These two protein chains interact to form a complex.

Sequence of protein 1:
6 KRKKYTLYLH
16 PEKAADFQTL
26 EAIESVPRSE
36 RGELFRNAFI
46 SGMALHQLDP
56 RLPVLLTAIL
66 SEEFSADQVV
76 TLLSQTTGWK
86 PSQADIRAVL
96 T

Sequence of protein 2:
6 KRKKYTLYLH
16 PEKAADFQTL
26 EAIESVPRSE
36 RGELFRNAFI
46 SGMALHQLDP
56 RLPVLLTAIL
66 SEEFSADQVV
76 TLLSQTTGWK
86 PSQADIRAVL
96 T

Residue-level contacts at the interface:
Residue W84 in protein 1 interacts with residue D72 in protein 2 (closest heavy-atom distance 3.0 Å).
Residue Y10 in protein 1 contacts residue L12 in protein 2 (closest heavy-atom distance 2.8 Å).
Residue K6 in protein 1 interacts with residue P16 in protein 2 (closest heavy-atom distance 3.4 Å).
Residue T24 in protein 1 is in contact with residue I45 in protein 2 (closest heavy-atom distance 3.3 Å).
Residue K9 in protein 1 interacts with residue T11 in protein 2 (closest heavy-atom distance 3.1 Å).
Residue F40 in protein 1 interacts with residue Y10 in protein 2 (closest heavy-atom distance 3.5 Å).
Residue L14 in protein 1 interacts with residue R7 in protein 2 (closest heavy-atom distance 3.4 Å).
Residue F40 in protein 1 is in contact with residue T11 in protein 2 (closest heavy-atom distance 3.5 Å).
Residue Y10 in protein 1 interacts with residue T11 in protein 2 (closest heavy-atom distance 3.3 Å).
Residue I45 in protein 1 interacts with residue T62 in protein 2 (closest heavy-atom distance 3.6 Å).
Residue L61 in protein 1 contacts residue S46 in protein 2 (closest heavy-atom distance 3.5 Å).
Residue Y13 in protein 1 contacts residue K8 in protein 2 (closest heavy-atom distance 3.2 Å).
Residue V59 in protein 1 interacts with residue N42 in protein 2 (closest heavy-atom distance 3.6 Å).
Residue R7 in protein 1 interacts with residue L14 in protein 2 (closest heavy-atom distance 3.4 Å).
Residue V75 in protein 1 is in contact with residue W84 in protein 2 (closest heavy-atom distance 3.5 Å).
Residue K8 in protein 1 is in contact with residue L14 in protein 2 (closest heavy-atom distance 2.9 Å).
Residue Q52 in protein 1 contacts residue Q23 in protein 2 (closest heavy-atom distance 2.9 Å).
Residue L78 in protein 1 contacts residue A71 in protein 2 (closest heavy-atom distance 3.3 Å).
Residue T11 in protein 1 is in contact with residue Y10 in protein 2 (closest heavy-atom distance 3.4 Å).
Residue R7 in protein 1 contacts residue Y13 in protein 2 (closest heavy-atom distance 3.2 Å).
Residue F69 in protein 1 is in contact with residue L53 in protein 2 (closest heavy-atom distance 3.3 Å).
Residue T82 in protein 1 is in contact with residue A71 in protein 2 (closest heavy-atom distance 3.4 Å).
Residue L25 in protein 1 interacts with residue Y10 in protein 2 (closest heavy-atom distance 2.8 Å).
Residue T11 in protein 1 interacts with residue K9 in protein 2 (closest heavy-atom distance 3.4 Å).
Residue A43 in protein 1 contacts residue G47 in protein 2 (closest heavy-atom distance 3.0 Å).
Residue L39 in protein 1 interacts with residue M48 in protein 2 (closest heavy-atom distance 3.2 Å).
Residue A71 in protein 1 interacts with residue L53 in protein 2 (closest heavy-atom distance 3.6 Å).
Residue K9 in protein 1 is in contact with residue Y13 in protein 2 (closest heavy-atom distance 3.3 Å).
Residue N42 in protein 1 contacts residue T62 in protein 2 (closest heavy-atom distance 3.0 Å).
Residue L53 in protein 1 interacts with residue F69 in protein 2 (closest heavy-atom distance 3.5 Å).
Residue L14 in protein 1 contacts residue I45 in protein 2 (closest heavy-atom distance 3.3 Å).
Residue Q23 in protein 1 is in contact with residue Q52 in protein 2 (closest heavy-atom distance 3.2 Å).
Residue M48 in protein 1 interacts with residue I28 in protein 2 (closest heavy-atom distance 3.6 Å).
Residue Y10 in protein 1 is in contact with residue F40 in protein 2 (closest heavy-atom distance 3.5 Å).
Residue R41 in protein 1 interacts with residue Y13 in protein 2 (closest heavy-atom distance 3.5 Å).
Residue P58 in protein 1 contacts residue N42 in protein 2 (closest heavy-atom distance 3.5 Å).
Residue A71 in protein 1 is in contact with residue T82 in protein 2 (closest heavy-atom distance 3.4 Å).
Residue T62 in protein 1 is in contact with residue I45 in protein 2 (closest heavy-atom distance 3.3 Å).
Residue L39 in protein 1 contacts residue H51 in protein 2 (closest heavy-atom distance 3.3 Å).
Residue L12 in protein 1 is in contact with residue Y10 in protein 2 (closest heavy-atom distance 2.7 Å).
Residue I28 in protein 1 contacts residue M48 in protein 2 (closest heavy-atom distance 3.5 Å).
Residue A43 in protein 1 is in contact with residue A43 in protein 2 (closest heavy-atom distance 3.3 Å).
Residue L25 in protein 1 is in contact with residue K8 in protein 2 (closest heavy-atom distance 3.6 Å).
Residue T62 in protein 1 is in contact with residue N42 in protein 2 (closest heavy-atom distance 3.1 Å).
Residue K9 in protein 1 contacts residue L12 in protein 2 (closest heavy-atom distance 3.5 Å).
Residue K18 in protein 1 interacts with residue R41 in protein 2 (closest heavy-atom distance 3.6 Å).
Residue P16 in protein 1 is in contact with residue K6 in protein 2 (closest heavy-atom distance 3.3 Å).
Residue D21 in protein 1 contacts residue R41 in protein 2 (closest heavy-atom distance 2.6 Å).
Residue L14 in protein 1 contacts residue K8 in protein 2 (closest heavy-atom distance 3.0 Å).
Residue R41 in protein 1 is in contact with residue D21 in protein 2 (closest heavy-atom distance 2.5 Å).
Residue K8 in protein 1 contacts residue Y13 in protein 2 (closest heavy-atom distance 3.1 Å).
Residue Y13 in protein 1 contacts residue K9 in protein 2 (closest heavy-atom distance 3.2 Å).
Residue D90 in protein 1 contacts residue A89 in protein 2 (closest heavy-atom distance 3.5 Å).
Residue G47 in protein 1 is in contact with residue A43 in protein 2 (closest heavy-atom distance 3.1 Å).
Residue I45 in protein 1 interacts with residue T24 in protein 2 (closest heavy-atom distance 3.4 Å).
Residue D72 in protein 1 contacts residue W84 in protein 2 (closest heavy-atom distance 3.0 Å).
Residue N42 in protein 1 is in contact with residue V59 in protein 2 (closest heavy-atom distance 3.5 Å).
Residue L14 in protein 1 interacts with residue Y10 in protein 2 (closest heavy-atom distance 3.6 Å).
Residue F69 in protein 1 contacts residue A49 in protein 2 (closest heavy-atom distance 3.4 Å).
Residue A49 in protein 1 contacts residue F69 in protein 2 (closest heavy-atom distance 3.4 Å).